Sequence of protein 1:
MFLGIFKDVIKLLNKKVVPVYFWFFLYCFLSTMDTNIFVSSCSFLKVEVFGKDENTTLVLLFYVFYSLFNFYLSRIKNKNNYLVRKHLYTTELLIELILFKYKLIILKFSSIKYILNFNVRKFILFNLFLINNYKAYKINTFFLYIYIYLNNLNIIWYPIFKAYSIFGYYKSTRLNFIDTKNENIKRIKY

This data describes a binding interaction between two proteins.

Interface contacts:
Residue Y139 in protein 2 is in contact with residue L83 in protein 1 (closest heavy-atom distance 3.0 Å).
Residue N55 in protein 2 interacts with residue K11 in protein 1 (closest heavy-atom distance 2.9 Å).
Residue L4 in protein 2 is in contact with residue F22 in protein 1 (closest heavy-atom distance 3.9 Å).
Residue S181 in protein 2 is in contact with residue F129 in protein 1 (closest heavy-atom distance 4.3 Å).
Residue L4 in protein 2 contacts residue V17 in protein 1 (closest heavy-atom distance 3.7 Å).
Residue K94 in protein 2 interacts with residue K16 in protein 1 (closest heavy-atom distance 3.6 Å).
Residue F183 in protein 2 is in contact with residue K122 in protein 1 (closest heavy-atom distance 4.3 Å).
Residue Y279 in protein 2 contacts residue E183 in protein 1 (closest heavy-atom distance 3.1 Å).
Residue H7 in protein 2 contacts residue V17 in protein 1 (closest heavy-atom distance 3.5 Å).
Residue I15 in protein 2 interacts with residue I5 in protein 1 (closest heavy-atom distance 4.5 Å).
Residue N18 in protein 2 contacts residue D8 in protein 1 (closest heavy-atom distance 4.0 Å).
Residue I22 in protein 2 interacts with residue F2 in protein 1 (closest heavy-atom distance 4.2 Å).
Residue N88 in protein 2 is in contact with residue V17 in protein 1 (closest heavy-atom distance 4.0 Å).
Residue S270 in protein 2 contacts residue R187 in protein 1 (closest heavy-atom distance 2.9 Å).
Residue L4 in protein 2 is in contact with residue P19 in protein 1 (closest heavy-atom distance 4.3 Å).
Residue I22 in protein 2 is in contact with residue M1 in protein 1 (closest heavy-atom distance 3.4 Å).
Residue L92 in protein 2 contacts residue V17 in protein 1 (closest heavy-atom distance 3.6 Å).
Residue L92 in protein 2 is in contact with residue K11 in protein 1 (closest heavy-atom distance 3.0 Å).
Residue F183 in protein 2 interacts with residue F126 in protein 1 (closest heavy-atom distance 3.6 Å).
Residue F183 in protein 2 interacts with residue L125 in protein 1 (closest heavy-atom distance 3.7 Å).
Residue S272 in protein 2 interacts with residue N182 in protein 1 (closest heavy-atom distance 3.2 Å).
Residue H7 in protein 2 contacts residue V18 in protein 1 (closest heavy-atom distance 4.3 Å).
Residue H7 in protein 2 contacts residue L12 in protein 1 (closest heavy-atom distance 3.2 Å).
Residue Y14 in protein 2 interacts with residue L12 in protein 1 (closest heavy-atom distance 4.2 Å).
Residue F58 in protein 2 interacts with residue D8 in protein 1 (closest heavy-atom distance 4.1 Å).
Residue N18 in protein 2 contacts residue I5 in protein 1 (closest heavy-atom distance 3.7 Å).
Residue K94 in protein 2 is in contact with residue N14 in protein 1 (closest heavy-atom distance 4.2 Å).
Residue Y279 in protein 2 contacts residue K181 in protein 1 (closest heavy-atom distance 3.5 Å).
Residue K182 in protein 2 interacts with residue F129 in protein 1 (closest heavy-atom distance 4.2 Å).
Residue F271 in protein 2 interacts with residue K189 in protein 1 (closest heavy-atom distance 3.8 Å).
Residue A273 in protein 2 is in contact with residue E183 in protein 1 (closest heavy-atom distance 4.1 Å).
Residue Y14 in protein 2 is in contact with residue D8 in protein 1 (closest heavy-atom distance 2.5 Å).
Residue S272 in protein 2 is in contact with residue E183 in protein 1 (closest heavy-atom distance 3.5 Å).
Residue S57 in protein 2 interacts with residue I5 in protein 1 (closest heavy-atom distance 4.2 Å).
Residue W10 in protein 2 interacts with residue L12 in protein 1 (closest heavy-atom distance 3.8 Å).
Residue F271 in protein 2 is in contact with residue R187 in protein 1 (closest heavy-atom distance 4.0 Å).
Residue I15 in protein 2 contacts residue V9 in protein 1 (closest heavy-atom distance 3.3 Å).
Residue K91 in protein 2 contacts residue K16 in protein 1 (closest heavy-atom distance 3.4 Å).
Residue I19 in protein 2 is in contact with residue I5 in protein 1 (closest heavy-atom distance 4.3 Å).
Residue L56 in protein 2 interacts with residue D8 in protein 1 (closest heavy-atom distance 3.9 Å).
Residue L92 in protein 2 contacts residue K16 in protein 1 (closest heavy-atom distance 3.9 Å).
Residue S57 in protein 2 contacts residue D8 in protein 1 (closest heavy-atom distance 2.8 Å).
Residue Y21 in protein 2 interacts with residue M1 in protein 1 (closest heavy-atom distance 3.7 Å).
Residue I22 in protein 2 interacts with residue I5 in protein 1 (closest heavy-atom distance 3.2 Å).
Residue L89 in protein 2 interacts with residue L12 in protein 1 (closest heavy-atom distance 3.6 Å).
Residue L89 in protein 2 interacts with residue V17 in protein 1 (closest heavy-atom distance 4.1 Å).
Residue S11 in protein 2 is in contact with residue L12 in protein 1 (closest heavy-atom distance 3.4 Å).
Residue F183 in protein 2 interacts with residue F129 in protein 1 (closest heavy-atom distance 3.6 Å).
Residue L4 in protein 2 is in contact with residue V18 in protein 1 (closest heavy-atom distance 4.4 Å).
Residue F271 in protein 2 contacts residue I188 in protein 1 (closest heavy-atom distance 4.6 Å).
Residue S57 in protein 2 interacts with residue G4 in protein 1 (closest heavy-atom distance 3.4 Å).
Residue K278 in protein 2 interacts with residue E183 in protein 1 (closest heavy-atom distance 2.5 Å).
Residue I15 in protein 2 is in contact with residue L12 in protein 1 (closest heavy-atom distance 4.4 Å).
Residue L92 in protein 2 interacts with residue L12 in protein 1 (closest heavy-atom distance 4.6 Å).
Residue S25 in protein 2 interacts with residue M1 in protein 1 (closest heavy-atom distance 4.3 Å).
Residue Y186 in protein 2 contacts residue F129 in protein 1 (closest heavy-atom distance 3.4 Å).
Residue I180 in protein 2 is in contact with residue F129 in protein 1 (closest heavy-atom distance 3.9 Å).
Residue I276 in protein 2 is in contact with residue F167 in protein 1 (closest heavy-atom distance 4.5 Å).
Residue L56 in protein 2 interacts with residue K11 in protein 1 (closest heavy-atom distance 4.4 Å).
Residue L92 in protein 2 is in contact with residue N14 in protein 1 (closest heavy-atom distance 4.1 Å).

Sequence of protein 2:
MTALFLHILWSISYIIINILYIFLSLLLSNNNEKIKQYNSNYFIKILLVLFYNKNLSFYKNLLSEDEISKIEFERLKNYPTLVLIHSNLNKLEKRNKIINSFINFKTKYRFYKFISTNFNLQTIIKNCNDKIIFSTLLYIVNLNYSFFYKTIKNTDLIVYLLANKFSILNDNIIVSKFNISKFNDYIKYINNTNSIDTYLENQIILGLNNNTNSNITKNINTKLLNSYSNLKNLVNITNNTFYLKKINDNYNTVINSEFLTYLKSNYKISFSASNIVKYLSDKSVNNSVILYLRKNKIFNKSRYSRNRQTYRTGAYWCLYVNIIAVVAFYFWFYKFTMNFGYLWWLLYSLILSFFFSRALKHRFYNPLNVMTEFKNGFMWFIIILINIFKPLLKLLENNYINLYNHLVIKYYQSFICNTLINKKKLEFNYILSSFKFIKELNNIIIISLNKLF